Sequence of protein 2:
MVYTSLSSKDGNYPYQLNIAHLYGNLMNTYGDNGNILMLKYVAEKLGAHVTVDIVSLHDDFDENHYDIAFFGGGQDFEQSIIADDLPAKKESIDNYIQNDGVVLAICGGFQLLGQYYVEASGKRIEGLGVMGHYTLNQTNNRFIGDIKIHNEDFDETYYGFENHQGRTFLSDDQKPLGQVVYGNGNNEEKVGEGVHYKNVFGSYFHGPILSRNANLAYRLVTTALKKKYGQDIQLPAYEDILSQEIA

Interface contacts:
Residue R405 in protein 1 interacts with residue S211 in protein 2 (closest heavy-atom distance 3.0 Å).
Residue I221 in protein 1 contacts residue N25 in protein 2 (closest heavy-atom distance 4.0 Å).
Residue I229 in protein 1 is in contact with residue S56 in protein 2 (closest heavy-atom distance 3.9 Å).
Residue W378 in protein 1 interacts with residue G34 in protein 2 (closest heavy-atom distance 3.8 Å).
Residue V409 in protein 1 interacts with residue L37 in protein 2 (closest heavy-atom distance 3.1 Å).
Residue E219 in protein 1 interacts with residue T29 in protein 2 (closest heavy-atom distance 3.4 Å).
Residue Y216 in protein 1 interacts with residue L6 in protein 2 (closest heavy-atom distance 3.6 Å).
Residue L222 in protein 1 interacts with residue F77 in protein 2 (closest heavy-atom distance 3.6 Å).
Residue Y216 in protein 1 contacts residue L37 in protein 2 (closest heavy-atom distance 4.1 Å).
Residue V409 in protein 1 contacts residue Y41 in protein 2 (closest heavy-atom distance 3.8 Å).
Residue Q227 in protein 1 contacts residue I81 in protein 2 (closest heavy-atom distance 4.0 Å).
Residue E219 in protein 1 is in contact with residue N28 in protein 2 (closest heavy-atom distance 4.0 Å).
Residue W378 in protein 1 is in contact with residue P208 in protein 2 (closest heavy-atom distance 3.4 Å).
Residue W378 in protein 1 contacts residue G31 in protein 2 (closest heavy-atom distance 3.6 Å).
Residue W378 in protein 1 contacts residue M38 in protein 2 (closest heavy-atom distance 4.1 Å).
Residue G160 in protein 1 interacts with residue Q75 in protein 2 (closest heavy-atom distance 3.0 Å).
Residue N217 in protein 1 contacts residue N28 in protein 2 (closest heavy-atom distance 3.6 Å).
Residue Y216 in protein 1 is in contact with residue Y3 in protein 2 (closest heavy-atom distance 4.1 Å).
Residue L222 in protein 1 is in contact with residue E78 in protein 2 (closest heavy-atom distance 4.0 Å).
Residue R408 in protein 1 interacts with residue Q244 in protein 2 (closest heavy-atom distance 3.6 Å).
Residue Y216 in protein 1 is in contact with residue N33 in protein 2 (closest heavy-atom distance 3.6 Å).
Residue S375 in protein 1 is in contact with residue G207 in protein 2 (closest heavy-atom distance 3.6 Å).
Residue D379 in protein 1 interacts with residue N28 in protein 2 (closest heavy-atom distance 3.6 Å).
Residue D379 in protein 1 interacts with residue N33 in protein 2 (closest heavy-atom distance 4.2 Å).
Residue Y216 in protein 1 interacts with residue H21 in protein 2 (closest heavy-atom distance 4.2 Å).
Residue I229 in protein 1 contacts residue N25 in protein 2 (closest heavy-atom distance 3.1 Å).
Residue Y216 in protein 1 contacts residue S5 in protein 2 (closest heavy-atom distance 3.8 Å).
Residue Y216 in protein 1 contacts residue G24 in protein 2 (closest heavy-atom distance 3.4 Å).
Residue R153 in protein 1 contacts residue Q75 in protein 2 (closest heavy-atom distance 3.0 Å).
Residue Y216 in protein 1 contacts residue N28 in protein 2 (closest heavy-atom distance 2.9 Å).
Residue R153 in protein 1 is in contact with residue T29 in protein 2 (closest heavy-atom distance 3.6 Å).
Residue R406 in protein 1 is in contact with residue L37 in protein 2 (closest heavy-atom distance 4.0 Å).
Residue E402 in protein 1 contacts residue G207 in protein 2 (closest heavy-atom distance 3.4 Å).
Residue S375 in protein 1 contacts residue G31 in protein 2 (closest heavy-atom distance 3.5 Å).
Residue L213 in protein 1 is in contact with residue Y3 in protein 2 (closest heavy-atom distance 3.1 Å).
Residue Q155 in protein 1 is in contact with residue Y30 in protein 2 (closest heavy-atom distance 4.0 Å).
Residue D379 in protein 1 is in contact with residue G31 in protein 2 (closest heavy-atom distance 3.0 Å).
Residue D379 in protein 1 interacts with residue Y30 in protein 2 (closest heavy-atom distance 4.0 Å).
Residue I229 in protein 1 is in contact with residue L57 in protein 2 (closest heavy-atom distance 4.0 Å).
Residue Q227 in protein 1 is in contact with residue L57 in protein 2 (closest heavy-atom distance 4.0 Å).
Residue R408 in protein 1 contacts residue E245 in protein 2 (closest heavy-atom distance 2.5 Å).
Residue T218 in protein 1 contacts residue N25 in protein 2 (closest heavy-atom distance 4.0 Å).
Residue R405 in protein 1 contacts residue E245 in protein 2 (closest heavy-atom distance 3.2 Å).
Residue A214 in protein 1 is in contact with residue Y3 in protein 2 (closest heavy-atom distance 4.2 Å).
Residue S375 in protein 1 contacts residue Y30 in protein 2 (closest heavy-atom distance 3.2 Å).
Residue Q227 in protein 1 interacts with residue F77 in protein 2 (closest heavy-atom distance 3.5 Å).
Residue Y216 in protein 1 is in contact with residue N25 in protein 2 (closest heavy-atom distance 3.1 Å).
Residue N217 in protein 1 interacts with residue N33 in protein 2 (closest heavy-atom distance 3.2 Å).
Residue T218 in protein 1 contacts residue N28 in protein 2 (closest heavy-atom distance 3.3 Å).
Residue R408 in protein 1 interacts with residue Y41 in protein 2 (closest heavy-atom distance 3.8 Å).
Residue E219 in protein 1 contacts residue Q75 in protein 2 (closest heavy-atom distance 4.1 Å).
Residue L222 in protein 1 is in contact with residue L26 in protein 2 (closest heavy-atom distance 3.8 Å).
Residue V409 in protein 1 is in contact with residue M38 in protein 2 (closest heavy-atom distance 3.8 Å).
Residue Y216 in protein 1 interacts with residue I54 in protein 2 (closest heavy-atom distance 3.3 Å).
Residue W378 in protein 1 contacts residue S211 in protein 2 (closest heavy-atom distance 3.3 Å).
Residue E402 in protein 1 interacts with residue S211 in protein 2 (closest heavy-atom distance 2.9 Å).
Residue A414 in protein 1 contacts residue Q244 in protein 2 (closest heavy-atom distance 3.9 Å).
Residue E383 in protein 1 contacts residue L37 in protein 2 (closest heavy-atom distance 3.3 Å).
Residue R153 in protein 1 is in contact with residue Y30 in protein 2 (closest heavy-atom distance 4.1 Å).
Residue W378 in protein 1 is in contact with residue L37 in protein 2 (closest heavy-atom distance 4.1 Å).

The following describes two proteins that form a bound complex.

Sequence of protein 1:
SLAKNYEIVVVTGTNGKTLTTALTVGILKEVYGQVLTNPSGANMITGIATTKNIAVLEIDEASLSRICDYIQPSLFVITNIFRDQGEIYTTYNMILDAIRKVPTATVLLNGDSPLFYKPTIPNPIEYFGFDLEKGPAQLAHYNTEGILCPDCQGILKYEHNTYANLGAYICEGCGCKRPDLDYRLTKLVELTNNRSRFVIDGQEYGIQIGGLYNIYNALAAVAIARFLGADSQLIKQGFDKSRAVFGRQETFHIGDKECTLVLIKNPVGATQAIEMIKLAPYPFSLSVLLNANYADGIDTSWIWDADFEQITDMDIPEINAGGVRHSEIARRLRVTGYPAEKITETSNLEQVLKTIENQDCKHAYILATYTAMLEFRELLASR